This data describes a binding interaction between two proteins.

Interface contacts:
Residue T557 in chain A interacts with residue F82 in chain B (closest heavy-atom distance 3.6 Å).
Residue T557 in chain A interacts with residue D117 in chain B (closest heavy-atom distance 4.5 Å).
Residue Q560 in chain A contacts residue F82 in chain B (closest heavy-atom distance 3.8 Å).
Residue E556 in chain A contacts residue I118 in chain B (closest heavy-atom distance 3.6 Å).
Residue A559 in chain A is in contact with residue F82 in chain B (closest heavy-atom distance 3.3 Å).
Residue S561 in chain A is in contact with residue D84 in chain B (closest heavy-atom distance 4.6 Å).
Residue T557 in chain A interacts with residue I118 in chain B (closest heavy-atom distance 4.0 Å).

Sequence of chain A:
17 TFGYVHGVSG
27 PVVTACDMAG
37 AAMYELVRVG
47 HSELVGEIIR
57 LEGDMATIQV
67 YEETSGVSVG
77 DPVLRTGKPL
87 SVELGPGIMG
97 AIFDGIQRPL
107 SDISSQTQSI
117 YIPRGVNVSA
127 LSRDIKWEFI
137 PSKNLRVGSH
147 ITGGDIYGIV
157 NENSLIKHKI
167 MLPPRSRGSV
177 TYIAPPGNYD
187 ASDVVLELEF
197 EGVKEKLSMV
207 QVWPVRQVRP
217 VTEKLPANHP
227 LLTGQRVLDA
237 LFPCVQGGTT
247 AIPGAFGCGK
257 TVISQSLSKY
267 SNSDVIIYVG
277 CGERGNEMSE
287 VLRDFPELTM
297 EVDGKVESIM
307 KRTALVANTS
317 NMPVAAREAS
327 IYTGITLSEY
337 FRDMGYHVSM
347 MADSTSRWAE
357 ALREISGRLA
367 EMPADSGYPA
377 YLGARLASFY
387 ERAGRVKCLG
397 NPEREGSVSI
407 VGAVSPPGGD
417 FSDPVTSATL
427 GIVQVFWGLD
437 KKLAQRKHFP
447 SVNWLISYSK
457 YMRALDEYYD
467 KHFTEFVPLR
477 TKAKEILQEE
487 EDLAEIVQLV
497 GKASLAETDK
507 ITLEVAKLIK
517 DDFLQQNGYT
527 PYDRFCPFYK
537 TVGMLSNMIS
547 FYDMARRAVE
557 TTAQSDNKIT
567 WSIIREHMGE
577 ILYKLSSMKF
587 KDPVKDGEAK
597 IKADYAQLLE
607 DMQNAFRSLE

Sequence of chain B:
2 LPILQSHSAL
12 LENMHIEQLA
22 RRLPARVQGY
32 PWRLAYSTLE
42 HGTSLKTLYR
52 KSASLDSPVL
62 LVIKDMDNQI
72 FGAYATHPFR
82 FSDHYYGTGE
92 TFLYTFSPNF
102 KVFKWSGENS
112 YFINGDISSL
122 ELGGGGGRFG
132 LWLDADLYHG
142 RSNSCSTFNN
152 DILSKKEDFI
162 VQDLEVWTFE